This data describes a binding interaction between two proteins.

Sequence of the first protein:
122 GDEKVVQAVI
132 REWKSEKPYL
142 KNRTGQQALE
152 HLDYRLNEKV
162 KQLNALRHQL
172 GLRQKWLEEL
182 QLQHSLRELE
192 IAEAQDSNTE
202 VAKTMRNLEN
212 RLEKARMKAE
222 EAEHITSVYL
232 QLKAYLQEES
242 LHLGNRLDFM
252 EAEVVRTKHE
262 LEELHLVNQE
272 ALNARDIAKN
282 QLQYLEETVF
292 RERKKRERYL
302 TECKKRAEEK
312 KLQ

Residue-level contacts at the interface:
Residue V159 in the second protein is in contact with residue L242 in the first protein (closest heavy-atom distance 4.4 Å).
Residue D116 in the second protein contacts residue K234 in the first protein (closest heavy-atom distance 4.7 Å).
Residue D116 in the second protein is in contact with residue Q238 in the first protein (closest heavy-atom distance 5.0 Å).
Residue R156 in the second protein contacts residue L242 in the first protein (closest heavy-atom distance 3.4 Å).
Residue V159 in the second protein is in contact with residue N246 in the first protein (closest heavy-atom distance 3.8 Å).
Residue D160 in the second protein contacts residue L242 in the first protein (closest heavy-atom distance 3.8 Å).
Residue V159 in the second protein contacts residue H243 in the first protein (closest heavy-atom distance 3.7 Å).
Residue R156 in the second protein contacts residue Q238 in the first protein (closest heavy-atom distance 4.7 Å).

Sequence of the second protein:
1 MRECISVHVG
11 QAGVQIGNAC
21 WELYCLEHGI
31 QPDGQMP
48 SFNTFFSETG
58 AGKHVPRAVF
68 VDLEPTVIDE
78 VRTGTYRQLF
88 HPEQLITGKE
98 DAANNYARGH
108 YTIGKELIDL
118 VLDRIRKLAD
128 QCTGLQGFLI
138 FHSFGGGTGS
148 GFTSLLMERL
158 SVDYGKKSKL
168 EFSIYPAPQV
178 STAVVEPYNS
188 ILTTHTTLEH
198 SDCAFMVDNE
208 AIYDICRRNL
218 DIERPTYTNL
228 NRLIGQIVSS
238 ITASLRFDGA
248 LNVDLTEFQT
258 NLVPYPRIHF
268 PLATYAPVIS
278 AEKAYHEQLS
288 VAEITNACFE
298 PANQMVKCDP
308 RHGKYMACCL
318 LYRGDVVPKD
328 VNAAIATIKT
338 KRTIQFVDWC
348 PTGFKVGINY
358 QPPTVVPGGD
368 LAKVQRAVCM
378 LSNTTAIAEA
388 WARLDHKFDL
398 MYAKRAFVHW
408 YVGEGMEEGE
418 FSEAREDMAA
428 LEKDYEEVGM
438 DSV